Sequence of chain B:
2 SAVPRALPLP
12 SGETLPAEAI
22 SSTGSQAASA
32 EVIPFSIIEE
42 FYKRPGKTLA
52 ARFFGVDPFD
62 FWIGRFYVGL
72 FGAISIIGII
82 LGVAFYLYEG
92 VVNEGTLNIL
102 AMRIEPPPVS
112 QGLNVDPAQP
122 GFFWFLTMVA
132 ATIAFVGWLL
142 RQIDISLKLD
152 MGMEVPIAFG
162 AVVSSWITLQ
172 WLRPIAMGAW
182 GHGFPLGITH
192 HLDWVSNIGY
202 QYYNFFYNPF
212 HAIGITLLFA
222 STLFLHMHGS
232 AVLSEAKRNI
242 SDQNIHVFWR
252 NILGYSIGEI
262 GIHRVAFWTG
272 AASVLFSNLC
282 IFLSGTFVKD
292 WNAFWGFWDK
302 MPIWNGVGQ

Interface contacts:
Residue N293 in chain B contacts residue T192 in chain A (closest heavy-atom distance 4.5 Å).
Residue Y201 in chain B is in contact with residue A246 in chain A (closest heavy-atom distance 4.7 Å).
Residue S197 in chain B interacts with residue A246 in chain A (closest heavy-atom distance 3.0 Å).
Residue Q202 in chain B is in contact with residue T241 in chain A (closest heavy-atom distance 3.4 Å).
Residue N293 in chain B interacts with residue N191 in chain A (closest heavy-atom distance 4.2 Å).
Residue A294 in chain B interacts with residue N191 in chain A (closest heavy-atom distance 4.7 Å).
Residue G297 in chain B is in contact with residue N191 in chain A (closest heavy-atom distance 3.9 Å).
Residue N198 in chain B contacts residue T241 in chain A (closest heavy-atom distance 4.6 Å).
Residue Y201 in chain B is in contact with residue C240 in chain A (closest heavy-atom distance 3.8 Å).
Residue S197 in chain B is in contact with residue R247 in chain A (closest heavy-atom distance 4.8 Å).
Residue Y204 in chain B interacts with residue Q226 in chain A (closest heavy-atom distance 3.4 Å).
Residue D194 in chain B contacts residue R247 in chain A (closest heavy-atom distance 3.2 Å).
Residue Y201 in chain B contacts residue G239 in chain A (closest heavy-atom distance 3.7 Å).
Residue Y201 in chain B is in contact with residue F249 in chain A (closest heavy-atom distance 4.5 Å).
Residue N293 in chain B contacts residue Y230 in chain A (closest heavy-atom distance 3.2 Å).
Residue Y203 in chain B is in contact with residue G239 in chain A (closest heavy-atom distance 4.9 Å).
Residue Y208 in chain B interacts with residue T192 in chain A (closest heavy-atom distance 4.4 Å).
Residue Y201 in chain B interacts with residue T241 in chain A (closest heavy-atom distance 3.7 Å).
Residue N198 in chain B contacts residue A246 in chain A (closest heavy-atom distance 3.1 Å).
Residue N198 in chain B contacts residue N245 in chain A (closest heavy-atom distance 3.7 Å).
Residue Y204 in chain B contacts residue Y230 in chain A (closest heavy-atom distance 3.9 Å).
Residue N198 in chain B contacts residue R247 in chain A (closest heavy-atom distance 4.9 Å).
Residue D291 in chain B interacts with residue Y230 in chain A (closest heavy-atom distance 4.7 Å).
Residue Y204 in chain B contacts residue N233 in chain A (closest heavy-atom distance 4.5 Å).
Residue Q202 in chain B is in contact with residue G239 in chain A (closest heavy-atom distance 3.1 Å).

Sequence of chain A:
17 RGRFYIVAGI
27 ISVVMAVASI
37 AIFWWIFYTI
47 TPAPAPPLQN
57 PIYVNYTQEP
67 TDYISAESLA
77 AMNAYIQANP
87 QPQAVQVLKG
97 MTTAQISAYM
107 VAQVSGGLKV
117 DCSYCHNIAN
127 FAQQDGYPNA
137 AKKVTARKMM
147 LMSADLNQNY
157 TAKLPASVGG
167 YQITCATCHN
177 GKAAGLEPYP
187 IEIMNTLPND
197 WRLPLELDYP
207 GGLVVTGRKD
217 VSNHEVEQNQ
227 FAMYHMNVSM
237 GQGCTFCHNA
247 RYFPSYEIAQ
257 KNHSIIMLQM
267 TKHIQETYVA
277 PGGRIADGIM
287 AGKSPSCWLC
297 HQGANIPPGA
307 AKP

The following describes two proteins that form a bound complex.